Residue-level contacts at the interface:
Residue N868 in chain A is in contact with residue D875 in chain B (closest heavy-atom distance 2.8 Å).
Residue R913 in chain A is in contact with residue D875 in chain B (closest heavy-atom distance 2.8 Å).
Residue D875 in chain A is in contact with residue N868 in chain B (closest heavy-atom distance 2.8 Å).
Residue T573 in chain A interacts with residue L549 in chain B (closest heavy-atom distance 3.2 Å).
Residue H743 in chain A interacts with residue D638 in chain B (closest heavy-atom distance 3.1 Å).
Residue R804 in chain A is in contact with residue D648 in chain B (closest heavy-atom distance 2.9 Å).
Residue D637 in chain A contacts residue R791 in chain B (closest heavy-atom distance 3.0 Å).
Residue N868 in chain A is in contact with residue E876 in chain B (closest heavy-atom distance 3.0 Å).
Residue S640 in chain A is in contact with residue H743 in chain B (closest heavy-atom distance 2.9 Å).
Residue N545 in chain A interacts with residue R576 in chain B (closest heavy-atom distance 3.2 Å).
Residue T569 in chain A contacts residue D788 in chain B (closest heavy-atom distance 2.8 Å).
Residue L836 in chain A is in contact with residue G536 in chain B (closest heavy-atom distance 3.2 Å).
Residue Q537 in chain A interacts with residue E838 in chain B (closest heavy-atom distance 3.0 Å).
Residue D648 in chain A is in contact with residue R804 in chain B (closest heavy-atom distance 3.0 Å).
Residue H491 in chain A contacts residue N868 in chain B (closest heavy-atom distance 2.9 Å).
Residue I340 in chain A contacts residue R266 in chain B (closest heavy-atom distance 3.0 Å).
Residue Q916 in chain A interacts with residue N1059 in chain B (closest heavy-atom distance 3.0 Å).
Residue G536 in chain A is in contact with residue L836 in chain B (closest heavy-atom distance 3.2 Å).
Residue L548 in chain A is in contact with residue S577 in chain B (closest heavy-atom distance 2.9 Å).
Residue H743 in chain A interacts with residue S640 in chain B (closest heavy-atom distance 2.9 Å).
Residue N868 in chain A contacts residue H491 in chain B (closest heavy-atom distance 3.0 Å).
Residue T338 in chain A interacts with residue R266 in chain B (closest heavy-atom distance 2.7 Å).
Residue M587 in chain A interacts with residue S578 in chain B (closest heavy-atom distance 3.2 Å).
Residue L549 in chain A interacts with residue T573 in chain B (closest heavy-atom distance 3.2 Å).
Residue D638 in chain A contacts residue H743 in chain B (closest heavy-atom distance 3.2 Å).
Residue E876 in chain A is in contact with residue N868 in chain B (closest heavy-atom distance 3.0 Å).
Residue R266 in chain A interacts with residue L341 in chain B (closest heavy-atom distance 2.7 Å).
Residue W918 in chain A interacts with residue N1059 in chain B (closest heavy-atom distance 3.2 Å).
Residue G536 in chain A interacts with residue E542 in chain B (closest heavy-atom distance 3.2 Å).
Residue D788 in chain A interacts with residue T569 in chain B (closest heavy-atom distance 2.8 Å).
Residue D638 in chain A contacts residue R745 in chain B (closest heavy-atom distance 3.1 Å).
Residue L836 in chain A is in contact with residue Q537 in chain B (closest heavy-atom distance 2.9 Å).
Residue R791 in chain A is in contact with residue D637 in chain B (closest heavy-atom distance 2.7 Å).
Residue S837 in chain A is in contact with residue G536 in chain B (closest heavy-atom distance 3.2 Å).
Residue S578 in chain A contacts residue M587 in chain B (closest heavy-atom distance 3.2 Å).
Residue H491 in chain A is in contact with residue D865 in chain B (closest heavy-atom distance 2.9 Å).
Residue S577 in chain A is in contact with residue N545 in chain B (closest heavy-atom distance 2.6 Å).
Residue Q537 in chain A contacts residue L836 in chain B (closest heavy-atom distance 2.8 Å).
Residue D865 in chain A contacts residue H491 in chain B (closest heavy-atom distance 2.8 Å).
Residue N1059 in chain A interacts with residue Q916 in chain B (closest heavy-atom distance 3.0 Å).
Residue E542 in chain A is in contact with residue G538 in chain B (closest heavy-atom distance 2.9 Å).
Residue Q346 in chain A contacts residue R266 in chain B (closest heavy-atom distance 3.0 Å).
Residue D788 in chain A interacts with residue T570 in chain B (closest heavy-atom distance 3.0 Å).
Residue D905 in chain A is in contact with residue S490 in chain B (closest heavy-atom distance 3.1 Å).
Residue D905 in chain A is in contact with residue E876 in chain B (closest heavy-atom distance 2.5 Å).
Residue G538 in chain A interacts with residue E542 in chain B (closest heavy-atom distance 2.9 Å).
Residue N545 in chain A contacts residue S577 in chain B (closest heavy-atom distance 2.5 Å).
Residue G536 in chain A interacts with residue S837 in chain B (closest heavy-atom distance 3.2 Å).
Residue N545 in chain A contacts residue S575 in chain B (closest heavy-atom distance 3.0 Å).
Residue T570 in chain A contacts residue D788 in chain B (closest heavy-atom distance 2.9 Å).
Residue E258 in chain A interacts with residue D308 in chain B (closest heavy-atom distance 3.1 Å).
Residue E542 in chain A contacts residue G536 in chain B (closest heavy-atom distance 3.2 Å).
Residue E838 in chain A interacts with residue Q537 in chain B (closest heavy-atom distance 3.0 Å).
Residue S575 in chain A is in contact with residue N545 in chain B (closest heavy-atom distance 3.1 Å).
Residue R266 in chain A is in contact with residue I340 in chain B (closest heavy-atom distance 3.1 Å).
Residue D583 in chain A contacts residue M587 in chain B (closest heavy-atom distance 3.2 Å).
Residue S490 in chain A is in contact with residue D905 in chain B (closest heavy-atom distance 3.0 Å).
Residue D875 in chain A interacts with residue R913 in chain B (closest heavy-atom distance 2.7 Å).
Residue E876 in chain A interacts with residue D905 in chain B (closest heavy-atom distance 2.5 Å).
Residue S577 in chain A interacts with residue L548 in chain B (closest heavy-atom distance 2.8 Å).

The following describes two proteins that form a bound complex.

Sequence of chain A:
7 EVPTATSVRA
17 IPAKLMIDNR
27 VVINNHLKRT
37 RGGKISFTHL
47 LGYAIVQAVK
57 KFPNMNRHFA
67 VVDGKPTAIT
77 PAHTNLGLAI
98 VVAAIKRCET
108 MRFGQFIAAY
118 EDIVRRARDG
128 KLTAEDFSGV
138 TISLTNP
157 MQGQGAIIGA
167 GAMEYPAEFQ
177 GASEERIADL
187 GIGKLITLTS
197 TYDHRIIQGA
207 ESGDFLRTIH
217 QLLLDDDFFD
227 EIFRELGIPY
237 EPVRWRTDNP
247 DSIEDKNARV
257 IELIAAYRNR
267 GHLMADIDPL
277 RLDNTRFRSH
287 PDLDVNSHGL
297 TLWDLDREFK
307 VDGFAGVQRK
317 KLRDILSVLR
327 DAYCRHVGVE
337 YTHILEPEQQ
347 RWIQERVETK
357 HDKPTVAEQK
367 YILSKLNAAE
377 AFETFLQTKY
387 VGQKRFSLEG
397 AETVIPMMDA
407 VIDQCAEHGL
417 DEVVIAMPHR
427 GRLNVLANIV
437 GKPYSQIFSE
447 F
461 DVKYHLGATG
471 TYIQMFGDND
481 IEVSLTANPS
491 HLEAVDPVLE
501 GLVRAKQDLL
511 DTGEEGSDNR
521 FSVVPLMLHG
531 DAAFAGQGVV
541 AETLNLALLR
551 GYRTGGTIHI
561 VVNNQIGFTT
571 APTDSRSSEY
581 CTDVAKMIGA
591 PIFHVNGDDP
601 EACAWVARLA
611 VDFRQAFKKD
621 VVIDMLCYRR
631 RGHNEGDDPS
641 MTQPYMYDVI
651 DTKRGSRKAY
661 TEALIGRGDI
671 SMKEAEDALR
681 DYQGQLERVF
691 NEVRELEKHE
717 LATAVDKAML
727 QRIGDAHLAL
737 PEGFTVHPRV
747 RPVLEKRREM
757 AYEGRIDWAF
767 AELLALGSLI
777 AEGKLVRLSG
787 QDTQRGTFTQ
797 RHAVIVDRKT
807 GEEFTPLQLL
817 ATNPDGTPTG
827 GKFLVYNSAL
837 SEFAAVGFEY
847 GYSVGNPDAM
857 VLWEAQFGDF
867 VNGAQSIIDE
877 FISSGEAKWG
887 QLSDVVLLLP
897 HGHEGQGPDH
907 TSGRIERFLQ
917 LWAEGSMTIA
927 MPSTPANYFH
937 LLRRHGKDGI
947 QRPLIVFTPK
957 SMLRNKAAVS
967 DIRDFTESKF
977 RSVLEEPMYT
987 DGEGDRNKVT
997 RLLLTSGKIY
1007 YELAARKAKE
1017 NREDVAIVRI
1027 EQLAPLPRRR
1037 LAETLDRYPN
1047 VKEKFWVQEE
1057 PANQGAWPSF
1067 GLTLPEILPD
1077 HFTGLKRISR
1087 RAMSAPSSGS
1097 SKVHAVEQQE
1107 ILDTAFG

Sequence of chain B:
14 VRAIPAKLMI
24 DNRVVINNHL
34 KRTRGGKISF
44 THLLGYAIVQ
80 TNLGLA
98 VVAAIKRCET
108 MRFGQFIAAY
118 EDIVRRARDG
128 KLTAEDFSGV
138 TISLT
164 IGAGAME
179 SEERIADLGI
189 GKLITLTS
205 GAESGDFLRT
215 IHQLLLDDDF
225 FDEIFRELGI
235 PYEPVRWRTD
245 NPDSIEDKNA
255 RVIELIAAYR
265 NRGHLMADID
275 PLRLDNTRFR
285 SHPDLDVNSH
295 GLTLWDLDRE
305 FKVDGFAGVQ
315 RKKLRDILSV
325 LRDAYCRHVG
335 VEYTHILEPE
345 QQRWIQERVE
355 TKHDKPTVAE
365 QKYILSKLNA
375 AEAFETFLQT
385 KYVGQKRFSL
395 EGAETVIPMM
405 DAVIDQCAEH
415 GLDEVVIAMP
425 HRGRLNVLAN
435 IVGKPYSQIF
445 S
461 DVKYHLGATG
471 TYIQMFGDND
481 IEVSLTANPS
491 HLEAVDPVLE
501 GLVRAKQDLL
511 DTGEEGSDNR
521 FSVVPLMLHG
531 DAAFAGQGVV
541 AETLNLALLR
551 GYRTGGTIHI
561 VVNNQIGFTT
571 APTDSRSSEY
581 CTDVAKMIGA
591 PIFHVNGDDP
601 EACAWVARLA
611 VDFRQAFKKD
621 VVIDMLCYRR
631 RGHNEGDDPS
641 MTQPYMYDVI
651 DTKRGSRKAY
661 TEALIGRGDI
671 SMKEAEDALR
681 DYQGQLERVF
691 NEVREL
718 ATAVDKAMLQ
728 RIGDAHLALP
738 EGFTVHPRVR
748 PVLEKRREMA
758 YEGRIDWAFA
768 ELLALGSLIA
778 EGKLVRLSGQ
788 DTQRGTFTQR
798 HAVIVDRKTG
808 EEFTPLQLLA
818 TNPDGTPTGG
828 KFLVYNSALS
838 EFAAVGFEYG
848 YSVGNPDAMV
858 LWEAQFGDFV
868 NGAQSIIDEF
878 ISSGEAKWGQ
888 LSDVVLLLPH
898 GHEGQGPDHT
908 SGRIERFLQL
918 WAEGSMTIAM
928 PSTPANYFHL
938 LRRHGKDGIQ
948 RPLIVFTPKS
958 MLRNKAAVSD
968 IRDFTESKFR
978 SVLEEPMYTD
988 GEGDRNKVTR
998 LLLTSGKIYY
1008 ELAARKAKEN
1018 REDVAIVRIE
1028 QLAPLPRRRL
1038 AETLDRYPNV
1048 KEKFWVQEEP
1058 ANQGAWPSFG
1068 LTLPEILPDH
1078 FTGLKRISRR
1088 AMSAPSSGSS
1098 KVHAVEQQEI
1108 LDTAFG